Sequence of chain A:
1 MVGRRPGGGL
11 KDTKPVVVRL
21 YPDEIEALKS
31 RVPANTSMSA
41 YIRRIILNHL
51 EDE

Residue-level contacts at the interface:
Residue H49 in chain A contacts residue I45 in chain B (closest heavy-atom distance 3.5 Å).
Residue V18 in chain A interacts with residue P15 in chain B (closest heavy-atom distance 3.9 Å).
Residue T13 in chain A interacts with residue Y21 in chain B (closest heavy-atom distance 3.5 Å).
Residue R19 in chain A is in contact with residue P15 in chain B (closest heavy-atom distance 3.6 Å).
Residue E53 in chain A contacts residue R31 in chain B (closest heavy-atom distance 2.7 Å).
Residue Y21 in chain A is in contact with residue T13 in chain B (closest heavy-atom distance 3.8 Å).
Residue V18 in chain A contacts residue K14 in chain B (closest heavy-atom distance 3.9 Å).
Residue Y21 in chain A contacts residue L47 in chain B (closest heavy-atom distance 3.6 Å).
Residue I42 in chain A is in contact with residue V18 in chain B (closest heavy-atom distance 4.0 Å).
Residue T13 in chain A interacts with residue R19 in chain B (closest heavy-atom distance 3.1 Å).
Residue R31 in chain A interacts with residue E53 in chain B (closest heavy-atom distance 2.7 Å).
Residue R31 in chain A is in contact with residue L50 in chain B (closest heavy-atom distance 3.6 Å).
Residue K14 in chain A interacts with residue I25 in chain B (closest heavy-atom distance 4.0 Å).
Residue P15 in chain A is in contact with residue R19 in chain B (closest heavy-atom distance 3.9 Å).
Residue I25 in chain A interacts with residue K14 in chain B (closest heavy-atom distance 3.9 Å).
Residue R43 in chain A is in contact with residue R19 in chain B (closest heavy-atom distance 3.2 Å).
Residue I45 in chain A is in contact with residue H49 in chain B (closest heavy-atom distance 3.6 Å).
Residue S39 in chain A is in contact with residue V17 in chain B (closest heavy-atom distance 2.9 Å).
Residue I46 in chain A is in contact with residue R19 in chain B (closest heavy-atom distance 3.4 Å).
Residue P6 in chain A interacts with residue P22 in chain B (closest heavy-atom distance 3.8 Å).
Residue L20 in chain A contacts residue T13 in chain B (closest heavy-atom distance 3.5 Å).
Residue T13 in chain A interacts with residue L20 in chain B (closest heavy-atom distance 3.3 Å).
Residue E51 in chain A contacts residue E24 in chain B (closest heavy-atom distance 3.8 Å).
Residue R19 in chain A is in contact with residue K14 in chain B (closest heavy-atom distance 3.0 Å).
Residue Y21 in chain A contacts residue R43 in chain B (closest heavy-atom distance 2.9 Å).
Residue K14 in chain A contacts residue R19 in chain B (closest heavy-atom distance 3.2 Å).
Residue D12 in chain A interacts with residue Y21 in chain B (closest heavy-atom distance 3.1 Å).
Residue V16 in chain A is in contact with residue V17 in chain B (closest heavy-atom distance 3.9 Å).
Residue S39 in chain A is in contact with residue V18 in chain B (closest heavy-atom distance 3.4 Å).
Residue P22 in chain A is in contact with residue K14 in chain B (closest heavy-atom distance 3.8 Å).
Residue V18 in chain A contacts residue I42 in chain B (closest heavy-atom distance 3.8 Å).
Residue R19 in chain A is in contact with residue T13 in chain B (closest heavy-atom distance 2.6 Å).
Residue V16 in chain A interacts with residue V18 in chain B (closest heavy-atom distance 2.8 Å).
Residue D12 in chain A contacts residue P22 in chain B (closest heavy-atom distance 3.1 Å).
Residue M1 in chain A contacts residue D23 in chain B (closest heavy-atom distance 2.8 Å).
Residue V18 in chain A contacts residue V16 in chain B (closest heavy-atom distance 2.7 Å).
Residue L50 in chain A contacts residue L28 in chain B (closest heavy-atom distance 3.9 Å).
Residue I46 in chain A interacts with residue L20 in chain B (closest heavy-atom distance 3.9 Å).
Residue R43 in chain A contacts residue Y21 in chain B (closest heavy-atom distance 3.5 Å).
Residue L47 in chain A contacts residue Y21 in chain B (closest heavy-atom distance 3.8 Å).
Residue I25 in chain A interacts with residue V16 in chain B (closest heavy-atom distance 4.0 Å).
Residue E24 in chain A is in contact with residue L47 in chain B (closest heavy-atom distance 3.9 Å).
Residue D23 in chain A interacts with residue G3 in chain B (closest heavy-atom distance 4.0 Å).
Residue L47 in chain A is in contact with residue E24 in chain B (closest heavy-atom distance 3.5 Å).
Residue R5 in chain A contacts residue Y21 in chain B (closest heavy-atom distance 3.4 Å).
Residue P22 in chain A contacts residue D12 in chain B (closest heavy-atom distance 2.9 Å).
Residue P15 in chain A contacts residue V18 in chain B (closest heavy-atom distance 3.6 Å).
Residue K14 in chain A interacts with residue L20 in chain B (closest heavy-atom distance 2.8 Å).
Residue V18 in chain A is in contact with residue I46 in chain B (closest heavy-atom distance 3.6 Å).
Residue E24 in chain A is in contact with residue L50 in chain B (closest heavy-atom distance 3.4 Å).
Residue R19 in chain A interacts with residue R43 in chain B (closest heavy-atom distance 3.6 Å).
Residue K14 in chain A interacts with residue P22 in chain B (closest heavy-atom distance 3.7 Å).
Residue L20 in chain A is in contact with residue I46 in chain B (closest heavy-atom distance 3.7 Å).
Residue H49 in chain A interacts with residue Y41 in chain B (closest heavy-atom distance 2.8 Å).
Residue V17 in chain A contacts residue V16 in chain B (closest heavy-atom distance 3.6 Å).
Residue T13 in chain A is in contact with residue P22 in chain B (closest heavy-atom distance 3.9 Å).
Residue L50 in chain A interacts with residue E24 in chain B (closest heavy-atom distance 3.6 Å).
Residue Y21 in chain A is in contact with residue D12 in chain B (closest heavy-atom distance 3.9 Å).
Residue V18 in chain A interacts with residue V18 in chain B (closest heavy-atom distance 3.9 Å).
Residue L20 in chain A is in contact with residue K14 in chain B (closest heavy-atom distance 2.7 Å).

These two protein chains interact to form a complex.

Sequence of chain B:
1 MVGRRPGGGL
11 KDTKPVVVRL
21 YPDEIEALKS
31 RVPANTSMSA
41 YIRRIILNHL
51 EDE